Sequence of protein 1:
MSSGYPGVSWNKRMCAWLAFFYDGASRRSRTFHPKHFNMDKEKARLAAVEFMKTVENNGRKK

This data describes a binding interaction between two proteins.

Residue-level contacts at the interface:
Residue K64 in protein 1 contacts residue Y25 in protein 2 (closest heavy-atom distance 3.2 Å).
Residue Y8 in protein 1 interacts with residue K56 in protein 2 (closest heavy-atom distance 3.2 Å).
Residue F40 in protein 1 interacts with residue C18 in protein 2 (closest heavy-atom distance 3.9 Å).
Residue D43 in protein 1 is in contact with residue P37 in protein 2 (closest heavy-atom distance 3.6 Å).
Residue K64 in protein 1 interacts with residue D26 in protein 2 (closest heavy-atom distance 2.8 Å).
Residue P9 in protein 1 interacts with residue M55 in protein 2 (closest heavy-atom distance 3.6 Å).
Residue C18 in protein 1 interacts with residue F40 in protein 2 (closest heavy-atom distance 3.8 Å).
Residue F35 in protein 1 contacts residue A51 in protein 2 (closest heavy-atom distance 3.6 Å).
Residue F24 in protein 1 interacts with residue M55 in protein 2 (closest heavy-atom distance 3.9 Å).
Residue Y8 in protein 1 is in contact with residue M55 in protein 2 (closest heavy-atom distance 3.8 Å).
Residue F24 in protein 1 interacts with residue V58 in protein 2 (closest heavy-atom distance 3.8 Å).
Residue R48 in protein 1 interacts with residue G7 in protein 2 (closest heavy-atom distance 3.5 Å).
Residue W20 in protein 1 interacts with residue R48 in protein 2 (closest heavy-atom distance 3.4 Å).
Residue M55 in protein 1 interacts with residue V11 in protein 2 (closest heavy-atom distance 3.7 Å).
Residue A51 in protein 1 interacts with residue V11 in protein 2 (closest heavy-atom distance 3.7 Å).
Residue Y8 in protein 1 contacts residue V52 in protein 2 (closest heavy-atom distance 3.7 Å).
Residue K38 in protein 1 is in contact with residue A50 in protein 2 (closest heavy-atom distance 3.7 Å).
Residue H36 in protein 1 contacts residue A47 in protein 2 (closest heavy-atom distance 3.5 Å).
Residue W13 in protein 1 is in contact with residue K44 in protein 2 (closest heavy-atom distance 3.7 Å).
Residue M55 in protein 1 is in contact with residue F23 in protein 2 (closest heavy-atom distance 3.2 Å).
Residue F54 in protein 1 is in contact with residue A22 in protein 2 (closest heavy-atom distance 3.8 Å).
Residue D43 in protein 1 contacts residue D43 in protein 2 (closest heavy-atom distance 3.5 Å).
Residue P37 in protein 1 interacts with residue D43 in protein 2 (closest heavy-atom distance 3.4 Å).
Residue A47 in protein 1 contacts residue P37 in protein 2 (closest heavy-atom distance 3.8 Å).
Residue F35 in protein 1 contacts residue A47 in protein 2 (closest heavy-atom distance 3.8 Å).
Residue K44 in protein 1 is in contact with residue W13 in protein 2 (closest heavy-atom distance 3.8 Å).
Residue M55 in protein 1 contacts residue G10 in protein 2 (closest heavy-atom distance 3.0 Å).
Residue S6 in protein 1 interacts with residue R48 in protein 2 (closest heavy-atom distance 2.8 Å).
Residue W20 in protein 1 contacts residue A47 in protein 2 (closest heavy-atom distance 3.7 Å).
Residue K56 in protein 1 interacts with residue Y8 in protein 2 (closest heavy-atom distance 2.8 Å).
Residue A22 in protein 1 interacts with residue A51 in protein 2 (closest heavy-atom distance 3.9 Å).
Residue V11 in protein 1 is in contact with residue A51 in protein 2 (closest heavy-atom distance 3.8 Å).
Residue W20 in protein 1 contacts residue K44 in protein 2 (closest heavy-atom distance 2.9 Å).
Residue V58 in protein 1 is in contact with residue F24 in protein 2 (closest heavy-atom distance 3.2 Å).
Residue A50 in protein 1 interacts with residue F35 in protein 2 (closest heavy-atom distance 3.9 Å).
Residue F35 in protein 1 contacts residue A50 in protein 2 (closest heavy-atom distance 3.7 Å).
Residue F54 in protein 1 is in contact with residue F35 in protein 2 (closest heavy-atom distance 3.5 Å).
Residue M55 in protein 1 is in contact with residue Y8 in protein 2 (closest heavy-atom distance 3.8 Å).
Residue A47 in protein 1 is in contact with residue W20 in protein 2 (closest heavy-atom distance 3.4 Å).
Residue V52 in protein 1 contacts residue Y8 in protein 2 (closest heavy-atom distance 3.6 Å).
Residue P37 in protein 1 contacts residue A47 in protein 2 (closest heavy-atom distance 3.7 Å).
Residue C18 in protein 1 is in contact with residue C18 in protein 2 (closest heavy-atom distance 3.0 Å).
Residue A51 in protein 1 contacts residue F35 in protein 2 (closest heavy-atom distance 3.6 Å).
Residue R48 in protein 1 contacts residue S6 in protein 2 (closest heavy-atom distance 3.8 Å).
Residue F54 in protein 1 is in contact with residue R33 in protein 2 (closest heavy-atom distance 3.8 Å).
Residue M55 in protein 1 contacts residue A22 in protein 2 (closest heavy-atom distance 3.4 Å).
Residue A22 in protein 1 is in contact with residue F54 in protein 2 (closest heavy-atom distance 3.6 Å).
Residue R63 in protein 1 contacts residue D26 in protein 2 (closest heavy-atom distance 2.8 Å).
Residue A51 in protein 1 contacts residue W20 in protein 2 (closest heavy-atom distance 3.9 Å).
Residue R48 in protein 1 contacts residue W20 in protein 2 (closest heavy-atom distance 3.3 Å).
Residue E59 in protein 1 interacts with residue Y8 in protein 2 (closest heavy-atom distance 2.6 Å).
Residue A47 in protein 1 interacts with residue H36 in protein 2 (closest heavy-atom distance 3.7 Å).
Residue R33 in protein 1 is in contact with residue F54 in protein 2 (closest heavy-atom distance 3.6 Å).
Residue K38 in protein 1 interacts with residue D43 in protein 2 (closest heavy-atom distance 3.0 Å).
Residue F24 in protein 1 is in contact with residue F54 in protein 2 (closest heavy-atom distance 3.6 Å).
Residue M55 in protein 1 contacts residue P9 in protein 2 (closest heavy-atom distance 3.5 Å).
Residue F35 in protein 1 interacts with residue F54 in protein 2 (closest heavy-atom distance 3.4 Å).
Residue F54 in protein 1 is in contact with residue F24 in protein 2 (closest heavy-atom distance 3.6 Å).
Residue K44 in protein 1 interacts with residue W20 in protein 2 (closest heavy-atom distance 2.9 Å).
Residue F23 in protein 1 interacts with residue M55 in protein 2 (closest heavy-atom distance 2.8 Å).

Sequence of protein 2:
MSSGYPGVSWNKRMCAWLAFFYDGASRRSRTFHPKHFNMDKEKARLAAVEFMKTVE